The following describes two proteins that form a bound complex.

Sequence of the second protein:
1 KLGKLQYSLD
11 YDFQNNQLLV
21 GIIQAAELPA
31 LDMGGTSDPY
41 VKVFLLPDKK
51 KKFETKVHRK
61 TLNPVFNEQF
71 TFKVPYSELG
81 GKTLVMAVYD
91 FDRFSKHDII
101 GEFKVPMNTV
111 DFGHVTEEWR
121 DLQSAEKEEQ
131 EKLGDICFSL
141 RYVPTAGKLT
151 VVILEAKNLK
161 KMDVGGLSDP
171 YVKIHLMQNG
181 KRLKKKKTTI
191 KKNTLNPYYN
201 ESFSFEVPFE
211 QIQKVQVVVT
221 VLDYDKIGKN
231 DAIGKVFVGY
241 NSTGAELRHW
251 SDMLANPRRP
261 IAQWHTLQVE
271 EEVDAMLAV

Contacts between the two chains:
Residue N200 in the second protein is in contact with residue D27 in the first protein (closest heavy-atom distance 3.6 Å).
Residue Y198 in the second protein is in contact with residue H23 in the first protein (closest heavy-atom distance 3.5 Å).
Residue Y198 in the second protein contacts residue D27 in the first protein (closest heavy-atom distance 3.2 Å).
Residue Y199 in the second protein contacts residue D27 in the first protein (closest heavy-atom distance 4.6 Å).
Residue Y198 in the second protein is in contact with residue M24 in the first protein (closest heavy-atom distance 3.4 Å).
Residue Y198 in the second protein interacts with residue N20 in the first protein (closest heavy-atom distance 3.1 Å).
Residue E155 in the second protein is in contact with residue N20 in the first protein (closest heavy-atom distance 3.5 Å).
Residue N196 in the second protein interacts with residue N20 in the first protein (closest heavy-atom distance 4.0 Å).
Residue E78 in the second protein is in contact with residue R3 in the first protein (closest heavy-atom distance 4.6 Å).

Sequence of the first protein:
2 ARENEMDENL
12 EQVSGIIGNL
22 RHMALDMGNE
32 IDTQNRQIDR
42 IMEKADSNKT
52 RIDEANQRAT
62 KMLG